The following describes two proteins that form a bound complex.

Interface contacts:
Residue T143 in protein 2 contacts residue F16 in protein 1 (closest heavy-atom distance 4.7 Å).
Residue H122 in protein 2 is in contact with residue G20 in protein 1 (closest heavy-atom distance 3.4 Å).
Residue P164 in protein 2 is in contact with residue A6 in protein 1 (closest heavy-atom distance 4.1 Å).
Residue V9 in protein 2 contacts residue A6 in protein 1 (closest heavy-atom distance 3.5 Å).
Residue R206 in protein 2 interacts with residue L14 in protein 1 (closest heavy-atom distance 4.5 Å).
Residue T143 in protein 2 interacts with residue M17 in protein 1 (closest heavy-atom distance 3.5 Å).
Residue H122 in protein 2 is in contact with residue F16 in protein 1 (closest heavy-atom distance 3.2 Å).
Residue N85 in protein 2 contacts residue K18 in protein 1 (closest heavy-atom distance 2.9 Å).
Residue G8 in protein 2 contacts residue L10 in protein 1 (closest heavy-atom distance 4.7 Å).
Residue R50 in protein 2 contacts residue K21 in protein 1 (closest heavy-atom distance 2.8 Å).
Residue W55 in protein 2 contacts residue K18 in protein 1 (closest heavy-atom distance 3.9 Å).
Residue N160 in protein 2 is in contact with residue E27 in protein 1 (closest heavy-atom distance 3.9 Å).
Residue R50 in protein 2 contacts residue S19 in protein 1 (closest heavy-atom distance 3.5 Å).
Residue N160 in protein 2 contacts residue M9 in protein 1 (closest heavy-atom distance 3.3 Å).
Residue L207 in protein 2 is in contact with residue L14 in protein 1 (closest heavy-atom distance 4.0 Å).
Residue Q163 in protein 2 interacts with residue I13 in protein 1 (closest heavy-atom distance 3.8 Å).
Residue E161 in protein 2 contacts residue E27 in protein 1 (closest heavy-atom distance 4.4 Å).
Residue N160 in protein 2 is in contact with residue L26 in protein 1 (closest heavy-atom distance 4.4 Å).
Residue R57 in protein 2 interacts with residue M17 in protein 1 (closest heavy-atom distance 3.1 Å).
Residue E83 in protein 2 contacts residue K18 in protein 1 (closest heavy-atom distance 4.6 Å).
Residue I166 in protein 2 contacts residue M17 in protein 1 (closest heavy-atom distance 4.4 Å).
Residue Y124 in protein 2 contacts residue M17 in protein 1 (closest heavy-atom distance 3.7 Å).
Residue P164 in protein 2 contacts residue M9 in protein 1 (closest heavy-atom distance 3.7 Å).
Residue M159 in protein 2 contacts residue A25 in protein 1 (closest heavy-atom distance 4.7 Å).
Residue M159 in protein 2 is in contact with residue E27 in protein 1 (closest heavy-atom distance 3.2 Å).
Residue V205 in protein 2 contacts residue L10 in protein 1 (closest heavy-atom distance 4.4 Å).
Residue N160 in protein 2 contacts residue A25 in protein 1 (closest heavy-atom distance 2.8 Å).
Residue H122 in protein 2 interacts with residue S19 in protein 1 (closest heavy-atom distance 3.7 Å).
Residue I145 in protein 2 contacts residue R22 in protein 1 (closest heavy-atom distance 3.8 Å).
Residue Y141 in protein 2 is in contact with residue M17 in protein 1 (closest heavy-atom distance 3.5 Å).
Residue V9 in protein 2 interacts with residue L10 in protein 1 (closest heavy-atom distance 4.4 Å).
Residue M159 in protein 2 contacts residue F16 in protein 1 (closest heavy-atom distance 3.3 Å).
Residue I166 in protein 2 is in contact with residue L14 in protein 1 (closest heavy-atom distance 4.4 Å).
Residue Q163 in protein 2 contacts residue M9 in protein 1 (closest heavy-atom distance 3.7 Å).
Residue E162 in protein 2 is in contact with residue M9 in protein 1 (closest heavy-atom distance 3.5 Å).
Residue V205 in protein 2 is in contact with residue L14 in protein 1 (closest heavy-atom distance 3.9 Å).
Residue P164 in protein 2 contacts residue I13 in protein 1 (closest heavy-atom distance 4.5 Å).
Residue L7 in protein 2 is in contact with residue L14 in protein 1 (closest heavy-atom distance 3.8 Å).
Residue Y124 in protein 2 is in contact with residue F16 in protein 1 (closest heavy-atom distance 3.8 Å).
Residue V9 in protein 2 interacts with residue N7 in protein 1 (closest heavy-atom distance 4.5 Å).
Residue P52 in protein 2 contacts residue K18 in protein 1 (closest heavy-atom distance 3.7 Å).
Residue R57 in protein 2 interacts with residue K18 in protein 1 (closest heavy-atom distance 2.9 Å).
Residue S121 in protein 2 interacts with residue S19 in protein 1 (closest heavy-atom distance 4.3 Å).
Residue H122 in protein 2 is in contact with residue K18 in protein 1 (closest heavy-atom distance 4.0 Å).
Residue G84 in protein 2 interacts with residue K18 in protein 1 (closest heavy-atom distance 4.3 Å).
Residue T143 in protein 2 contacts residue I13 in protein 1 (closest heavy-atom distance 3.4 Å).
Residue M159 in protein 2 contacts residue R22 in protein 1 (closest heavy-atom distance 3.7 Å).
Residue I166 in protein 2 contacts residue L10 in protein 1 (closest heavy-atom distance 3.8 Å).
Residue V38 in protein 2 contacts residue M17 in protein 1 (closest heavy-atom distance 4.4 Å).
Residue K203 in protein 2 contacts residue L10 in protein 1 (closest heavy-atom distance 3.9 Å).
Residue E123 in protein 2 contacts residue F16 in protein 1 (closest heavy-atom distance 3.9 Å).
Residue M159 in protein 2 interacts with residue L26 in protein 1 (closest heavy-atom distance 3.5 Å).
Residue H122 in protein 2 is in contact with residue M17 in protein 1 (closest heavy-atom distance 2.9 Å).
Residue K203 in protein 2 interacts with residue N7 in protein 1 (closest heavy-atom distance 3.3 Å).
Residue Y141 in protein 2 is in contact with residue L14 in protein 1 (closest heavy-atom distance 4.3 Å).
Residue I126 in protein 2 is in contact with residue M17 in protein 1 (closest heavy-atom distance 4.2 Å).
Residue I145 in protein 2 interacts with residue F16 in protein 1 (closest heavy-atom distance 3.9 Å).
Residue I166 in protein 2 is in contact with residue I13 in protein 1 (closest heavy-atom distance 3.9 Å).
Residue L207 in protein 2 interacts with residue K18 in protein 1 (closest heavy-atom distance 2.8 Å).
Residue W55 in protein 2 contacts residue S19 in protein 1 (closest heavy-atom distance 3.7 Å).

Sequence of protein 1:
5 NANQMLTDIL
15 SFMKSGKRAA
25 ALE

Sequence of protein 2:
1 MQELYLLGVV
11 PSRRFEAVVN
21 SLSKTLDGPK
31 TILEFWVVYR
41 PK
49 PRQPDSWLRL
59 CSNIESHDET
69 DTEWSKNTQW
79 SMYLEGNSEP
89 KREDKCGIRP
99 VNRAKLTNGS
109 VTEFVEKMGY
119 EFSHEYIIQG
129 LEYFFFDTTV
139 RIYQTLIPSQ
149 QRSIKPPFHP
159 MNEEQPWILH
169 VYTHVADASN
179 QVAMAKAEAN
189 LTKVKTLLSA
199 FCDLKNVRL